This data describes a binding interaction between two proteins.

Sequence of chain B:
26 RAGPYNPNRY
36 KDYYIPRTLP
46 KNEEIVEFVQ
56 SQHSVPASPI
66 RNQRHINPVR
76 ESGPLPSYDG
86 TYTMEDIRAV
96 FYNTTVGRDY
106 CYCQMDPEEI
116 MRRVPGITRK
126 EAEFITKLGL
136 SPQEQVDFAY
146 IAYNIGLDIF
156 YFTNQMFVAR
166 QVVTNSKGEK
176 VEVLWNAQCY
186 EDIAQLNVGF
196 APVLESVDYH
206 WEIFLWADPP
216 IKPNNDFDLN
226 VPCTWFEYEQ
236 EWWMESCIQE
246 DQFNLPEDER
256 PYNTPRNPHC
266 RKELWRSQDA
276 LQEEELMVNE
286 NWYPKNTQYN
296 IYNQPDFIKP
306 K

Sequence of chain A:
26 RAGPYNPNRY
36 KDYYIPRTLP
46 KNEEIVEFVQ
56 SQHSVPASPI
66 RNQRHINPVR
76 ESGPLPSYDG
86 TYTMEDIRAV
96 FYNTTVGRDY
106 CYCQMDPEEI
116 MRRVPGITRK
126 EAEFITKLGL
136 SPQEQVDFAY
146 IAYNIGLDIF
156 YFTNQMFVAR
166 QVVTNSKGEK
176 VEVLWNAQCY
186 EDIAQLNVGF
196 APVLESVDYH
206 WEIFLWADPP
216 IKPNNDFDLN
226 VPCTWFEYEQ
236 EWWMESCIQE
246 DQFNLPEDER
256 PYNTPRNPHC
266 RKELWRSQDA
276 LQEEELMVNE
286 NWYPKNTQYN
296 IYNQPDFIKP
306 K

Residue-level contacts at the interface:
Residue I303 in chain A is in contact with residue Q277 in chain B (closest heavy-atom distance 3.3 Å).
Residue L281 in chain A interacts with residue I303 in chain B (closest heavy-atom distance 4.8 Å).
Residue I303 in chain A is in contact with residue L281 in chain B (closest heavy-atom distance 4.8 Å).
Residue K306 in chain A is in contact with residue D274 in chain B (closest heavy-atom distance 3.7 Å).
Residue Q277 in chain A is in contact with residue K304 in chain B (closest heavy-atom distance 3.5 Å).
Residue D274 in chain A is in contact with residue K306 in chain B (closest heavy-atom distance 3.8 Å).
Residue K304 in chain A interacts with residue Q277 in chain B (closest heavy-atom distance 3.5 Å).
Residue Q277 in chain A is in contact with residue I303 in chain B (closest heavy-atom distance 3.3 Å).